The following describes two proteins that form a bound complex.

Sequence of chain A:
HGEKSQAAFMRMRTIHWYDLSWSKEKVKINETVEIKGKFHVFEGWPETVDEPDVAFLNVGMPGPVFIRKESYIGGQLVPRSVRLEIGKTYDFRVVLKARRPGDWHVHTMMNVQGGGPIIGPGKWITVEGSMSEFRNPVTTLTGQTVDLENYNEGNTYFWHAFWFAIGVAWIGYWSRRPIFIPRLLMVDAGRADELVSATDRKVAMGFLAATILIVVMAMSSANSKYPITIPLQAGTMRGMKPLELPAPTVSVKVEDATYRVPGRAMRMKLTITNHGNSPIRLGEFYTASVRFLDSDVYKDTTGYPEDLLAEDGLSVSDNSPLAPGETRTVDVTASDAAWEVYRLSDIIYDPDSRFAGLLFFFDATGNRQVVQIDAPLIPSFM

Interface contacts:
Residue L217 in chain A is in contact with residue L249 in chain B (closest heavy-atom distance 4.7 Å).
Residue L216 in chain A interacts with residue Y238 in chain B (closest heavy-atom distance 3.7 Å).
Residue I213 in chain A interacts with residue F240 in chain B (closest heavy-atom distance 4.3 Å).
Residue I213 in chain A contacts residue F237 in chain B (closest heavy-atom distance 3.5 Å).
Residue L216 in chain A interacts with residue T234 in chain B (closest heavy-atom distance 4.3 Å).
Residue L217 in chain A interacts with residue Y238 in chain B (closest heavy-atom distance 4.8 Å).
Residue F212 in chain A interacts with residue F237 in chain B (closest heavy-atom distance 3.6 Å).
Residue P214 in chain A interacts with residue L257 in chain B (closest heavy-atom distance 4.8 Å).
Residue P214 in chain A is in contact with residue V253 in chain B (closest heavy-atom distance 4.6 Å).
Residue R223 in chain A interacts with residue V253 in chain B (closest heavy-atom distance 4.3 Å).
Residue P210 in chain A interacts with residue G256 in chain B (closest heavy-atom distance 4.3 Å).
Residue L217 in chain A contacts residue G246 in chain B (closest heavy-atom distance 3.7 Å).
Residue D220 in chain A is in contact with residue Y238 in chain B (closest heavy-atom distance 2.5 Å).
Residue P210 in chain A is in contact with residue L257 in chain B (closest heavy-atom distance 3.7 Å).
Residue R209 in chain A contacts residue L257 in chain B (closest heavy-atom distance 3.9 Å).
Residue L217 in chain A interacts with residue A241 in chain B (closest heavy-atom distance 4.3 Å).
Residue L217 in chain A is in contact with residue L245 in chain B (closest heavy-atom distance 4.7 Å).
Residue L216 in chain A contacts residue F237 in chain B (closest heavy-atom distance 4.0 Å).
Residue I213 in chain A is in contact with residue L245 in chain B (closest heavy-atom distance 4.3 Å).
Residue L217 in chain A contacts residue C250 in chain B (closest heavy-atom distance 3.9 Å).
Residue M218 in chain A interacts with residue V253 in chain B (closest heavy-atom distance 3.8 Å).
Residue P214 in chain A interacts with residue L249 in chain B (closest heavy-atom distance 4.5 Å).
Residue I213 in chain A interacts with residue L249 in chain B (closest heavy-atom distance 3.3 Å).

Sequence of chain B:
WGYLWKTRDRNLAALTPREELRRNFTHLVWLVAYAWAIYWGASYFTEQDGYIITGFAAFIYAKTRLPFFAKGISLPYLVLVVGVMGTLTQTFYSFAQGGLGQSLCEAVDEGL